Sequence of chain A:
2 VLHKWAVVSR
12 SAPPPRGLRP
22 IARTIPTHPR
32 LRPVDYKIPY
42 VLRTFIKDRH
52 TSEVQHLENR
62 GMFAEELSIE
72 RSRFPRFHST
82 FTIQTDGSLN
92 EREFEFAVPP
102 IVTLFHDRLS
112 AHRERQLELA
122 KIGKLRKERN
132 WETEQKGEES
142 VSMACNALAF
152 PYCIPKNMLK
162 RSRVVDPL

These two protein chains interact to form a complex.

Sequence of chain B:
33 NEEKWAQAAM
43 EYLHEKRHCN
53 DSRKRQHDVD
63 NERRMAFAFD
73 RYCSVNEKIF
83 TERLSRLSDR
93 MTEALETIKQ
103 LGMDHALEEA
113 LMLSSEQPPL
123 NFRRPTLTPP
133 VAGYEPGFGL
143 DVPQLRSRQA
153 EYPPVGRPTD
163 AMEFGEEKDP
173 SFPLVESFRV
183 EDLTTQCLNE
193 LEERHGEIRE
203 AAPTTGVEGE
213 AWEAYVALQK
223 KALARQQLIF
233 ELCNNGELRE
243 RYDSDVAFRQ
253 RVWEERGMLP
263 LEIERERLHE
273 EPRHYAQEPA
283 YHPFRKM

Contacts between the two chains:
Residue K48 in chain B contacts residue S73 in chain A (closest heavy-atom distance 3.1 Å).
Residue T130 in chain B is in contact with residue L90 in chain A (closest heavy-atom distance 3.0 Å).
Residue T207 in chain B interacts with residue G62 in chain A (closest heavy-atom distance 2.8 Å).
Residue Q228 in chain B contacts residue P152 in chain A (closest heavy-atom distance 2.7 Å).
Residue Q228 in chain B interacts with residue Y153 in chain A (closest heavy-atom distance 3.4 Å).
Residue L147 in chain B contacts residue F106 in chain A (closest heavy-atom distance 3.5 Å).
Residue N52 in chain B contacts residue E67 in chain A (closest heavy-atom distance 3.3 Å).
Residue R227 in chain B contacts residue Y153 in chain A (closest heavy-atom distance 3.4 Å).
Residue P175 in chain B is in contact with residue A148 in chain A (closest heavy-atom distance 2.8 Å).
Residue L147 in chain B is in contact with residue H107 in chain A (closest heavy-atom distance 3.4 Å).
Residue L176 in chain B contacts residue R162 in chain A (closest heavy-atom distance 3.2 Å).
Residue T207 in chain B contacts residue R61 in chain A (closest heavy-atom distance 3.3 Å).
Residue N123 in chain B contacts residue H113 in chain A (closest heavy-atom distance 3.4 Å).
Residue T128 in chain B interacts with residue S89 in chain A (closest heavy-atom distance 3.4 Å).
Residue Y44 in chain B is in contact with residue E96 in chain A (closest heavy-atom distance 2.9 Å).
Residue Y44 in chain B interacts with residue P76 in chain A (closest heavy-atom distance 3.0 Å).
Residue S117 in chain B is in contact with residue L149 in chain A (closest heavy-atom distance 3.2 Å).
Residue F232 in chain B is in contact with residue P156 in chain A (closest heavy-atom distance 3.4 Å).
Residue P175 in chain B interacts with residue C146 in chain A (closest heavy-atom distance 2.8 Å).
Residue M114 in chain B contacts residue N147 in chain A (closest heavy-atom distance 3.4 Å).
Residue E178 in chain B contacts residue M144 in chain A (closest heavy-atom distance 3.1 Å).
Residue Y136 in chain B interacts with residue T86 in chain A (closest heavy-atom distance 3.0 Å).
Residue N52 in chain B is in contact with residue R72 in chain A (closest heavy-atom distance 3.1 Å).
Residue L129 in chain B interacts with residue L90 in chain A (closest heavy-atom distance 3.2 Å).
Residue Q228 in chain B is in contact with residue F151 in chain A (closest heavy-atom distance 3.0 Å).
Residue R49 in chain B contacts residue Q56 in chain A (closest heavy-atom distance 2.7 Å).
Residue Q58 in chain B contacts residue E66 in chain A (closest heavy-atom distance 2.8 Å).
Residue P138 in chain B is in contact with residue F106 in chain A (closest heavy-atom distance 3.4 Å).
Residue Y136 in chain B contacts residue G88 in chain A (closest heavy-atom distance 3.3 Å).
Residue R150 in chain B is in contact with residue H107 in chain A (closest heavy-atom distance 3.4 Å).
Residue R148 in chain B is in contact with residue H107 in chain A (closest heavy-atom distance 3.0 Å).
Residue Y283 in chain B contacts residue E66 in chain A (closest heavy-atom distance 2.5 Å).
Residue I231 in chain B interacts with residue C154 in chain A (closest heavy-atom distance 3.1 Å).
Residue L122 in chain B is in contact with residue R109 in chain A (closest heavy-atom distance 3.4 Å).
Residue T206 in chain B contacts residue E59 in chain A (closest heavy-atom distance 2.9 Å).
Residue R49 in chain B is in contact with residue N60 in chain A (closest heavy-atom distance 2.5 Å).
Residue Q279 in chain B is in contact with residue F64 in chain A (closest heavy-atom distance 3.3 Å).
Residue P121 in chain B contacts residue R109 in chain A (closest heavy-atom distance 3.2 Å).
Residue K56 in chain B interacts with residue E67 in chain A (closest heavy-atom distance 2.5 Å).
Residue T130 in chain B is in contact with residue S89 in chain A (closest heavy-atom distance 3.2 Å).
Residue Q39 in chain B is in contact with residue L43 in chain A (closest heavy-atom distance 3.4 Å).
Residue P205 in chain B interacts with residue E59 in chain A (closest heavy-atom distance 2.7 Å).
Residue R49 in chain B contacts residue L58 in chain A (closest heavy-atom distance 3.4 Å).
Residue E47 in chain B interacts with residue S73 in chain A (closest heavy-atom distance 3.1 Å).
Residue H46 in chain B interacts with residue L43 in chain A (closest heavy-atom distance 3.1 Å).
Residue R49 in chain B is in contact with residue R61 in chain A (closest heavy-atom distance 2.8 Å).
Residue G208 in chain B is in contact with residue G62 in chain A (closest heavy-atom distance 3.4 Å).
Residue R65 in chain B is in contact with residue E66 in chain A (closest heavy-atom distance 3.1 Å).
Residue P175 in chain B interacts with residue N147 in chain A (closest heavy-atom distance 3.2 Å).
Residue T128 in chain B contacts residue N91 in chain A (closest heavy-atom distance 3.4 Å).
Residue Q228 in chain B contacts residue C154 in chain A (closest heavy-atom distance 2.7 Å).
Residue S149 in chain B is in contact with residue H107 in chain A (closest heavy-atom distance 3.3 Å).
Residue L176 in chain B interacts with residue A145 in chain A (closest heavy-atom distance 3.2 Å).
Residue T207 in chain B is in contact with residue E59 in chain A (closest heavy-atom distance 3.1 Å).
Residue E43 in chain B interacts with residue T45 in chain A (closest heavy-atom distance 2.5 Å).
Residue L176 in chain B interacts with residue C146 in chain A (closest heavy-atom distance 3.2 Å).
Residue F124 in chain B contacts residue R109 in chain A (closest heavy-atom distance 3.1 Å).
Residue V177 in chain B contacts residue C146 in chain A (closest heavy-atom distance 2.7 Å).
Residue E43 in chain B is in contact with residue R44 in chain A (closest heavy-atom distance 2.7 Å).
Residue L129 in chain B interacts with residue N91 in chain A (closest heavy-atom distance 2.9 Å).